These two protein chains interact to form a complex.

Sequence of chain A:
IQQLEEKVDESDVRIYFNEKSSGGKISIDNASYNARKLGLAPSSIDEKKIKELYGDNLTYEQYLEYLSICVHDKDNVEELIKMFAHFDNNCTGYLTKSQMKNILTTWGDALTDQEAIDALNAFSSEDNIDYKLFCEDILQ

Sequence of chain B:
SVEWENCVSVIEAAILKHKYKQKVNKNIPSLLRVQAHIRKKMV

Contacts between the two chains:
Residue D144 in chain A interacts with residue K41 in chain B (closest heavy-atom distance 2.9 Å).
Residue L87 in chain A contacts residue V34 in chain B (closest heavy-atom distance 3.3 Å).
Residue K89 in chain A is in contact with residue S30 in chain B (closest heavy-atom distance 3.6 Å).
Residue F141 in chain A interacts with residue I38 in chain B (closest heavy-atom distance 3.7 Å).
Residue G46 in chain A contacts residue K40 in chain B (closest heavy-atom distance 3.7 Å).
Residue A117 in chain A is in contact with residue Q35 in chain B (closest heavy-atom distance 3.7 Å).
Residue P49 in chain A interacts with residue A36 in chain B (closest heavy-atom distance 3.4 Å).
Residue H93 in chain A interacts with residue N27 in chain B (closest heavy-atom distance 3.6 Å).
Residue R43 in chain A interacts with residue V43 in chain B (closest heavy-atom distance 4.0 Å).
Residue L146 in chain A contacts residue H37 in chain B (closest heavy-atom distance 3.4 Å).
Residue E122 in chain A is in contact with residue R39 in chain B (closest heavy-atom distance 3.1 Å).
Residue I145 in chain A is in contact with residue H37 in chain B (closest heavy-atom distance 3.4 Å).
Residue L87 in chain A is in contact with residue S30 in chain B (closest heavy-atom distance 3.1 Å).
Residue W114 in chain A is in contact with residue Q35 in chain B (closest heavy-atom distance 2.7 Å).
Residue R43 in chain A contacts residue R39 in chain B (closest heavy-atom distance 3.4 Å).
Residue A126 in chain A contacts residue I38 in chain B (closest heavy-atom distance 3.7 Å).
Residue Q147 in chain A contacts residue K40 in chain B (closest heavy-atom distance 4.0 Å).
Residue L111 in chain A contacts residue Q35 in chain B (closest heavy-atom distance 3.1 Å).
Residue M90 in chain A interacts with residue I28 in chain B (closest heavy-atom distance 3.9 Å).
Residue R43 in chain A interacts with residue K40 in chain B (closest heavy-atom distance 3.6 Å).
Residue F94 in chain A contacts residue V24 in chain B (closest heavy-atom distance 3.7 Å).
Residue D82 in chain A interacts with residue H37 in chain B (closest heavy-atom distance 3.0 Å).
Residue D53 in chain A interacts with residue R33 in chain B (closest heavy-atom distance 3.9 Å).
Residue D116 in chain A interacts with residue R39 in chain B (closest heavy-atom distance 2.6 Å).
Residue L111 in chain A contacts residue I38 in chain B (closest heavy-atom distance 4.0 Å).
Residue F91 in chain A interacts with residue V34 in chain B (closest heavy-atom distance 3.9 Å).
Residue L146 in chain A contacts residue K40 in chain B (closest heavy-atom distance 3.4 Å).
Residue A126 in chain A is in contact with residue M42 in chain B (closest heavy-atom distance 4.1 Å).
Residue W114 in chain A contacts residue L31 in chain B (closest heavy-atom distance 3.5 Å).
Residue D116 in chain A interacts with residue Q35 in chain B (closest heavy-atom distance 2.7 Å).
Residue G115 in chain A contacts residue Q35 in chain B (closest heavy-atom distance 3.6 Å).
Residue M90 in chain A interacts with residue S30 in chain B (closest heavy-atom distance 3.9 Å).
Residue L111 in chain A is in contact with residue V34 in chain B (closest heavy-atom distance 3.9 Å).
Residue A48 in chain A is in contact with residue A36 in chain B (closest heavy-atom distance 3.7 Å).
Residue A117 in chain A contacts residue R39 in chain B (closest heavy-atom distance 3.4 Å).
Residue H79 in chain A contacts residue R33 in chain B (closest heavy-atom distance 3.5 Å).
Residue L87 in chain A is in contact with residue R33 in chain B (closest heavy-atom distance 3.5 Å).
Residue L118 in chain A interacts with residue R39 in chain B (closest heavy-atom distance 3.3 Å).
Residue H93 in chain A contacts residue V24 in chain B (closest heavy-atom distance 3.6 Å).
Residue I145 in chain A is in contact with residue V34 in chain B (closest heavy-atom distance 3.6 Å).
Residue I145 in chain A interacts with residue K40 in chain B (closest heavy-atom distance 3.0 Å).
Residue M90 in chain A is in contact with residue V24 in chain B (closest heavy-atom distance 3.6 Å).
Residue I110 in chain A interacts with residue L31 in chain B (closest heavy-atom distance 3.8 Å).
Residue H93 in chain A interacts with residue K23 in chain B (closest heavy-atom distance 3.8 Å).
Residue Y40 in chain A interacts with residue V43 in chain B (closest heavy-atom distance 3.4 Å).
Residue M90 in chain A is in contact with residue L31 in chain B (closest heavy-atom distance 4.1 Å).
Residue A48 in chain A contacts residue R33 in chain B (closest heavy-atom distance 2.9 Å).
Residue L47 in chain A contacts residue K40 in chain B (closest heavy-atom distance 3.3 Å).
Residue I145 in chain A is in contact with residue I38 in chain B (closest heavy-atom distance 4.1 Å).
Residue D116 in chain A contacts residue L32 in chain B (closest heavy-atom distance 3.1 Å).
Residue E86 in chain A interacts with residue S30 in chain B (closest heavy-atom distance 3.1 Å).
Residue M90 in chain A is in contact with residue N27 in chain B (closest heavy-atom distance 3.6 Å).
Residue G115 in chain A is in contact with residue L32 in chain B (closest heavy-atom distance 3.5 Å).
Residue K89 in chain A is in contact with residue N27 in chain B (closest heavy-atom distance 3.6 Å).
Residue S50 in chain A is in contact with residue R33 in chain B (closest heavy-atom distance 4.0 Å).
Residue I52 in chain A interacts with residue L32 in chain B (closest heavy-atom distance 3.9 Å).
Residue L111 in chain A interacts with residue L31 in chain B (closest heavy-atom distance 4.1 Å).
Residue A48 in chain A is in contact with residue H37 in chain B (closest heavy-atom distance 3.8 Å).
Residue L118 in chain A contacts residue I38 in chain B (closest heavy-atom distance 3.9 Å).
Residue D82 in chain A interacts with residue R33 in chain B (closest heavy-atom distance 2.8 Å).